The following describes two proteins that form a bound complex.

Sequence of protein 1:
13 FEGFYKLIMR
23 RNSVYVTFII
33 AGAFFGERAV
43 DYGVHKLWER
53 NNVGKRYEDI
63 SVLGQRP

Sequence of protein 2:
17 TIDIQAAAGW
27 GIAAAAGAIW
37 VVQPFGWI

Interface contacts:
Residue F36 in protein 1 interacts with residue Q39 in protein 2 (closest heavy-atom distance 3.3 Å).
Residue F36 in protein 1 is in contact with residue I35 in protein 2 (closest heavy-atom distance 5.0 Å).
Residue V28 in protein 1 interacts with residue A29 in protein 2 (closest heavy-atom distance 4.3 Å).
Residue I32 in protein 1 contacts residue G33 in protein 2 (closest heavy-atom distance 3.9 Å).
Residue S25 in protein 1 interacts with residue W26 in protein 2 (closest heavy-atom distance 3.9 Å).
Residue S25 in protein 1 is in contact with residue A29 in protein 2 (closest heavy-atom distance 4.2 Å).
Residue R40 in protein 1 interacts with residue Q39 in protein 2 (closest heavy-atom distance 3.6 Å).
Residue T29 in protein 1 interacts with residue A32 in protein 2 (closest heavy-atom distance 4.0 Å).
Residue T29 in protein 1 interacts with residue G25 in protein 2 (closest heavy-atom distance 4.5 Å).
Residue T29 in protein 1 contacts residue I28 in protein 2 (closest heavy-atom distance 4.2 Å).
Residue I32 in protein 1 contacts residue W36 in protein 2 (closest heavy-atom distance 3.8 Å).
Residue A35 in protein 1 contacts residue W36 in protein 2 (closest heavy-atom distance 3.9 Å).
Residue V28 in protein 1 contacts residue W26 in protein 2 (closest heavy-atom distance 4.0 Å).
Residue S25 in protein 1 interacts with residue A22 in protein 2 (closest heavy-atom distance 4.9 Å).
Residue S25 in protein 1 interacts with residue G25 in protein 2 (closest heavy-atom distance 3.6 Å).
Residue R40 in protein 1 interacts with residue F41 in protein 2 (closest heavy-atom distance 4.0 Å).
Residue I32 in protein 1 contacts residue A32 in protein 2 (closest heavy-atom distance 3.8 Å).
Residue F36 in protein 1 contacts residue F41 in protein 2 (closest heavy-atom distance 3.4 Å).
Residue T29 in protein 1 contacts residue A29 in protein 2 (closest heavy-atom distance 3.4 Å).
Residue N24 in protein 1 contacts residue W26 in protein 2 (closest heavy-atom distance 3.9 Å).
Residue I32 in protein 1 interacts with residue A29 in protein 2 (closest heavy-atom distance 3.8 Å).
Residue F36 in protein 1 is in contact with residue W36 in protein 2 (closest heavy-atom distance 3.7 Å).